Sequence of protein 2:
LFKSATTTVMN

These two protein chains interact to form a complex.

Sequence of protein 1:
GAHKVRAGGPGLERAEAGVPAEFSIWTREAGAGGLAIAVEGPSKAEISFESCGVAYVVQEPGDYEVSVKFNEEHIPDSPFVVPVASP

Contacts between the two chains:
Residue K48 in protein 1 interacts with residue F20 in protein 2 (closest heavy-atom distance 3.7 Å).
Residue K48 in protein 1 is in contact with residue K21 in protein 2 (closest heavy-atom distance 3.2 Å).
Residue A40 in protein 1 interacts with residue T24 in protein 2 (closest heavy-atom distance 3.7 Å).
Residue I41 in protein 1 contacts residue S22 in protein 2 (closest heavy-atom distance 4.1 Å).
Residue I51 in protein 1 contacts residue A23 in protein 2 (closest heavy-atom distance 3.8 Å).
Residue L39 in protein 1 contacts residue V27 in protein 2 (closest heavy-atom distance 5.0 Å).
Residue G38 in protein 1 is in contact with residue V27 in protein 2 (closest heavy-atom distance 4.6 Å).
Residue A36 in protein 1 interacts with residue N29 in protein 2 (closest heavy-atom distance 3.3 Å).
Residue F53 in protein 1 is in contact with residue T24 in protein 2 (closest heavy-atom distance 4.0 Å).
Residue L39 in protein 1 interacts with residue T25 in protein 2 (closest heavy-atom distance 3.6 Å).
Residue F53 in protein 1 is in contact with residue T26 in protein 2 (closest heavy-atom distance 3.6 Å).
Residue V9 in protein 1 contacts residue M28 in protein 2 (closest heavy-atom distance 4.4 Å).
Residue F79 in protein 1 contacts residue M28 in protein 2 (closest heavy-atom distance 3.8 Å).
Residue V43 in protein 1 contacts residue K21 in protein 2 (closest heavy-atom distance 3.5 Å).
Residue G45 in protein 1 is in contact with residue L19 in protein 2 (closest heavy-atom distance 4.0 Å).
Residue K48 in protein 1 interacts with residue S22 in protein 2 (closest heavy-atom distance 3.0 Å).
Residue L39 in protein 1 contacts residue M28 in protein 2 (closest heavy-atom distance 4.1 Å).
Residue A49 in protein 1 contacts residue S22 in protein 2 (closest heavy-atom distance 2.9 Å).
Residue A34 in protein 1 is in contact with residue M28 in protein 2 (closest heavy-atom distance 3.5 Å).
Residue A40 in protein 1 contacts residue T25 in protein 2 (closest heavy-atom distance 3.7 Å).
Residue T31 in protein 1 contacts residue M28 in protein 2 (closest heavy-atom distance 3.6 Å).
Residue S47 in protein 1 is in contact with residue S22 in protein 2 (closest heavy-atom distance 5.0 Å).
Residue V43 in protein 1 is in contact with residue F20 in protein 2 (closest heavy-atom distance 3.8 Å).
Residue A42 in protein 1 contacts residue A23 in protein 2 (closest heavy-atom distance 4.1 Å).
Residue P46 in protein 1 interacts with residue F20 in protein 2 (closest heavy-atom distance 3.7 Å).
Residue E44 in protein 1 interacts with residue F20 in protein 2 (closest heavy-atom distance 3.2 Å).
Residue G35 in protein 1 interacts with residue N29 in protein 2 (closest heavy-atom distance 4.8 Å).
Residue G37 in protein 1 interacts with residue V27 in protein 2 (closest heavy-atom distance 3.6 Å).
Residue I41 in protein 1 interacts with residue A23 in protein 2 (closest heavy-atom distance 3.2 Å).
Residue G38 in protein 1 interacts with residue M28 in protein 2 (closest heavy-atom distance 4.8 Å).
Residue G35 in protein 1 is in contact with residue M28 in protein 2 (closest heavy-atom distance 3.6 Å).
Residue V43 in protein 1 interacts with residue S22 in protein 2 (closest heavy-atom distance 2.8 Å).
Residue G37 in protein 1 is in contact with residue T26 in protein 2 (closest heavy-atom distance 4.4 Å).
Residue A36 in protein 1 is in contact with residue M28 in protein 2 (closest heavy-atom distance 3.0 Å).
Residue L39 in protein 1 is in contact with residue T24 in protein 2 (closest heavy-atom distance 4.2 Å).
Residue S52 in protein 1 contacts residue T24 in protein 2 (closest heavy-atom distance 4.9 Å).
Residue S47 in protein 1 interacts with residue F20 in protein 2 (closest heavy-atom distance 3.6 Å).
Residue L39 in protein 1 interacts with residue T26 in protein 2 (closest heavy-atom distance 3.0 Å).
Residue G37 in protein 1 interacts with residue N29 in protein 2 (closest heavy-atom distance 4.9 Å).
Residue I51 in protein 1 contacts residue S22 in protein 2 (closest heavy-atom distance 3.6 Å).
Residue G37 in protein 1 is in contact with residue M28 in protein 2 (closest heavy-atom distance 2.6 Å).
Residue G45 in protein 1 interacts with residue F20 in protein 2 (closest heavy-atom distance 3.1 Å).
Residue E44 in protein 1 contacts residue K21 in protein 2 (closest heavy-atom distance 4.0 Å).
Residue G38 in protein 1 contacts residue T26 in protein 2 (closest heavy-atom distance 3.7 Å).
Residue F53 in protein 1 interacts with residue T25 in protein 2 (closest heavy-atom distance 3.8 Å).
Residue I41 in protein 1 is in contact with residue T24 in protein 2 (closest heavy-atom distance 2.9 Å).
Residue V43 in protein 1 contacts residue A23 in protein 2 (closest heavy-atom distance 4.9 Å).
Residue I51 in protein 1 is in contact with residue T24 in protein 2 (closest heavy-atom distance 3.3 Å).
Residue A42 in protein 1 is in contact with residue S22 in protein 2 (closest heavy-atom distance 3.1 Å).